Sequence of chain B:
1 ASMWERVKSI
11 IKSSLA

These two protein chains interact to form a complex.

Sequence of chain A:
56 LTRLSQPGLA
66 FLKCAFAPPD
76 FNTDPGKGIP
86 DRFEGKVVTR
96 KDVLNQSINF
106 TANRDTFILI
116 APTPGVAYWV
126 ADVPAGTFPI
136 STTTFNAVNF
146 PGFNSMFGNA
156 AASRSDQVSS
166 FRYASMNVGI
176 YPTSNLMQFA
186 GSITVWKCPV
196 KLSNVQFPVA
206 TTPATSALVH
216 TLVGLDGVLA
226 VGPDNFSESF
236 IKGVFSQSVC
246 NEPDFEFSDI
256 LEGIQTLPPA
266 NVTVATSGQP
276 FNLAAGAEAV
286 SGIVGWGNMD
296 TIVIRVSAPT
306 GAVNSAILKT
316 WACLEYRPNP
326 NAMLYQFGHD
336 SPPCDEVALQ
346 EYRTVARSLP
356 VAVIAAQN

Interface contacts:
Residue N363 in chain A is in contact with residue S2 in chain B (closest heavy-atom distance 3.2 Å).
Residue A361 in chain A is in contact with residue A1 in chain B (closest heavy-atom distance 3.3 Å).
Residue E346 in chain A contacts residue S14 in chain B (closest heavy-atom distance 3.7 Å).
Residue L354 in chain A contacts residue I10 in chain B (closest heavy-atom distance 4.5 Å).
Residue Q362 in chain A is in contact with residue M3 in chain B (closest heavy-atom distance 3.8 Å).
Residue L67 in chain A interacts with residue I11 in chain B (closest heavy-atom distance 3.5 Å).
Residue V342 in chain A interacts with residue L15 in chain B (closest heavy-atom distance 4.5 Å).
Residue L354 in chain A is in contact with residue M3 in chain B (closest heavy-atom distance 2.9 Å).
Residue F76 in chain A is in contact with residue W4 in chain B (closest heavy-atom distance 3.8 Å).
Residue F71 in chain A interacts with residue M3 in chain B (closest heavy-atom distance 3.7 Å).
Residue K68 in chain A is in contact with residue W4 in chain B (closest heavy-atom distance 3.5 Å).
Residue Q362 in chain A interacts with residue R6 in chain B (closest heavy-atom distance 3.5 Å).
Residue D75 in chain A is in contact with residue W4 in chain B (closest heavy-atom distance 2.9 Å).
Residue Q362 in chain A interacts with residue S2 in chain B (closest heavy-atom distance 4.0 Å).
Residue A72 in chain A is in contact with residue W4 in chain B (closest heavy-atom distance 3.9 Å).
Residue V350 in chain A interacts with residue I10 in chain B (closest heavy-atom distance 4.1 Å).
Residue V358 in chain A is in contact with residue R6 in chain B (closest heavy-atom distance 3.5 Å).
Residue T349 in chain A contacts residue I10 in chain B (closest heavy-atom distance 4.7 Å).
Residue S353 in chain A is in contact with residue I10 in chain B (closest heavy-atom distance 3.3 Å).
Residue L354 in chain A interacts with residue R6 in chain B (closest heavy-atom distance 3.7 Å).
Residue R58 in chain A interacts with residue L15 in chain B (closest heavy-atom distance 3.4 Å).
Residue N363 in chain A is in contact with residue M3 in chain B (closest heavy-atom distance 3.2 Å).
Residue V350 in chain A contacts residue I11 in chain B (closest heavy-atom distance 3.5 Å).
Residue D75 in chain A is in contact with residue M3 in chain B (closest heavy-atom distance 3.1 Å).
Residue L56 in chain A interacts with residue K8 in chain B (closest heavy-atom distance 4.7 Å).
Residue Q242 in chain A interacts with residue M3 in chain B (closest heavy-atom distance 4.3 Å).
Residue L59 in chain A is in contact with residue I11 in chain B (closest heavy-atom distance 4.9 Å).
Residue V350 in chain A is in contact with residue V7 in chain B (closest heavy-atom distance 4.3 Å).
Residue F71 in chain A is in contact with residue V7 in chain B (closest heavy-atom distance 4.7 Å).
Residue T349 in chain A interacts with residue S14 in chain B (closest heavy-atom distance 3.9 Å).
Residue P355 in chain A is in contact with residue R6 in chain B (closest heavy-atom distance 3.7 Å).
Residue E346 in chain A interacts with residue I11 in chain B (closest heavy-atom distance 3.9 Å).
Residue A72 in chain A is in contact with residue M3 in chain B (closest heavy-atom distance 3.9 Å).
Residue F240 in chain A interacts with residue M3 in chain B (closest heavy-atom distance 4.1 Å).
Residue Q362 in chain A contacts residue A1 in chain B (closest heavy-atom distance 3.6 Å).
Residue N363 in chain A interacts with residue A1 in chain B (closest heavy-atom distance 5.0 Å).
Residue A72 in chain A contacts residue V7 in chain B (closest heavy-atom distance 4.9 Å).
Residue E346 in chain A interacts with residue L15 in chain B (closest heavy-atom distance 3.0 Å).
Residue L56 in chain A contacts residue I11 in chain B (closest heavy-atom distance 3.9 Å).
Residue L64 in chain A is in contact with residue W4 in chain B (closest heavy-atom distance 4.0 Å).
Residue L67 in chain A interacts with residue W4 in chain B (closest heavy-atom distance 4.4 Å).
Residue D75 in chain A contacts residue S2 in chain B (closest heavy-atom distance 4.0 Å).
Residue P355 in chain A contacts residue M3 in chain B (closest heavy-atom distance 4.9 Å).